Contacts between the two chains:
Residue L63 in the second protein contacts residue H65 in the first protein (closest heavy-atom distance 3.2 Å).
Residue Y97 in the second protein interacts with residue G157 in the first protein (closest heavy-atom distance 3.3 Å).
Residue H156 in the second protein interacts with residue R93 in the first protein (closest heavy-atom distance 3.0 Å).
Residue K68 in the second protein is in contact with residue D59 in the first protein (closest heavy-atom distance 2.2 Å).
Residue D51 in the second protein is in contact with residue A115 in the first protein (closest heavy-atom distance 3.4 Å).
Residue H183 in the second protein interacts with residue H38 in the first protein (closest heavy-atom distance 3.2 Å).
Residue D59 in the second protein interacts with residue K68 in the first protein (closest heavy-atom distance 2.1 Å).
Residue R70 in the second protein interacts with residue W75 in the first protein (closest heavy-atom distance 3.3 Å).
Residue G41 in the second protein is in contact with residue I158 in the first protein (closest heavy-atom distance 3.0 Å).
Residue Y191 in the second protein interacts with residue E40 in the first protein (closest heavy-atom distance 2.7 Å).
Residue E40 in the second protein interacts with residue R190 in the first protein (closest heavy-atom distance 2.7 Å).
Residue Y108 in the second protein interacts with residue K3 in the first protein (closest heavy-atom distance 3.4 Å).
Residue R99 in the second protein contacts residue R190 in the first protein (closest heavy-atom distance 3.3 Å).
Residue K44 in the second protein interacts with residue Y191 in the first protein (closest heavy-atom distance 3.2 Å).
Residue K69 in the second protein contacts residue S61 in the first protein (closest heavy-atom distance 3.3 Å).
Residue H65 in the second protein is in contact with residue L63 in the first protein (closest heavy-atom distance 3.1 Å).
Residue Q187 in the second protein is in contact with residue K44 in the first protein (closest heavy-atom distance 3.4 Å).
Residue D117 in the second protein contacts residue N67 in the first protein (closest heavy-atom distance 3.4 Å).
Residue G48 in the second protein contacts residue Y118 in the first protein (closest heavy-atom distance 3.1 Å).
Residue R93 in the second protein contacts residue H156 in the first protein (closest heavy-atom distance 3.2 Å).
Residue Y118 in the second protein interacts with residue G48 in the first protein (closest heavy-atom distance 3.1 Å).
Residue K44 in the second protein interacts with residue D160 in the first protein (closest heavy-atom distance 2.7 Å).
Residue K44 in the second protein is in contact with residue E174 in the first protein (closest heavy-atom distance 3.0 Å).
Residue K69 in the second protein is in contact with residue K57 in the first protein (closest heavy-atom distance 2.4 Å).
Residue K57 in the second protein is in contact with residue H65 in the first protein (closest heavy-atom distance 2.7 Å).
Residue H38 in the second protein is in contact with residue H183 in the first protein (closest heavy-atom distance 3.3 Å).
Residue I158 in the second protein contacts residue G41 in the first protein (closest heavy-atom distance 3.3 Å).
Residue E101 in the second protein interacts with residue H183 in the first protein (closest heavy-atom distance 2.8 Å).
Residue S61 in the second protein contacts residue K68 in the first protein (closest heavy-atom distance 3.2 Å).
Residue A115 in the second protein is in contact with residue N67 in the first protein (closest heavy-atom distance 3.2 Å).
Residue G157 in the second protein is in contact with residue E40 in the first protein (closest heavy-atom distance 3.4 Å).
Residue E174 in the second protein is in contact with residue K44 in the first protein (closest heavy-atom distance 3.3 Å).
Residue Q66 in the second protein interacts with residue K57 in the first protein (closest heavy-atom distance 2.9 Å).
Residue R52 in the second protein contacts residue Y118 in the first protein (closest heavy-atom distance 3.4 Å).
Residue K44 in the second protein is in contact with residue I158 in the first protein (closest heavy-atom distance 2.7 Å).
Residue K57 in the second protein interacts with residue K69 in the first protein (closest heavy-atom distance 2.6 Å).
Residue D160 in the second protein interacts with residue K44 in the first protein (closest heavy-atom distance 2.8 Å).
Residue K68 in the second protein contacts residue S61 in the first protein (closest heavy-atom distance 3.1 Å).
Residue Y191 in the second protein is in contact with residue K44 in the first protein (closest heavy-atom distance 3.2 Å).
Residue Q66 in the second protein contacts residue Y118 in the first protein (closest heavy-atom distance 3.4 Å).
Residue E40 in the second protein contacts residue Y191 in the first protein (closest heavy-atom distance 2.5 Å).
Residue H183 in the second protein contacts residue E101 in the first protein (closest heavy-atom distance 2.8 Å).
Residue K57 in the second protein contacts residue Q66 in the first protein (closest heavy-atom distance 2.9 Å).
Residue I158 in the second protein contacts residue K44 in the first protein (closest heavy-atom distance 2.8 Å).
Residue H156 in the second protein contacts residue Y97 in the first protein (closest heavy-atom distance 3.2 Å).
Residue R190 in the second protein is in contact with residue E40 in the first protein (closest heavy-atom distance 2.5 Å).
Residue R190 in the second protein is in contact with residue R99 in the first protein (closest heavy-atom distance 3.2 Å).
Residue W75 in the second protein is in contact with residue R70 in the first protein (closest heavy-atom distance 3.4 Å).
Residue E116 in the second protein interacts with residue D51 in the first protein (closest heavy-atom distance 2.7 Å).
Residue N67 in the second protein is in contact with residue A115 in the first protein (closest heavy-atom distance 3.1 Å).
Residue E116 in the second protein is in contact with residue R34 in the first protein (closest heavy-atom distance 3.0 Å).
Residue H65 in the second protein interacts with residue K57 in the first protein (closest heavy-atom distance 3.0 Å).
Residue D51 in the second protein contacts residue K3 in the first protein (closest heavy-atom distance 3.2 Å).
Residue D51 in the second protein contacts residue E116 in the first protein (closest heavy-atom distance 2.7 Å).
Residue R34 in the second protein contacts residue E116 in the first protein (closest heavy-atom distance 3.0 Å).
Residue S61 in the second protein is in contact with residue K69 in the first protein (closest heavy-atom distance 3.3 Å).
Residue Y97 in the second protein contacts residue H156 in the first protein (closest heavy-atom distance 3.3 Å).
Residue Y118 in the second protein contacts residue Q66 in the first protein (closest heavy-atom distance 3.3 Å).
Residue K3 in the second protein is in contact with residue D51 in the first protein (closest heavy-atom distance 3.2 Å).
Residue E40 in the second protein is in contact with residue G157 in the first protein (closest heavy-atom distance 3.2 Å).

The following describes two proteins that form a bound complex.

Sequence of the first protein:
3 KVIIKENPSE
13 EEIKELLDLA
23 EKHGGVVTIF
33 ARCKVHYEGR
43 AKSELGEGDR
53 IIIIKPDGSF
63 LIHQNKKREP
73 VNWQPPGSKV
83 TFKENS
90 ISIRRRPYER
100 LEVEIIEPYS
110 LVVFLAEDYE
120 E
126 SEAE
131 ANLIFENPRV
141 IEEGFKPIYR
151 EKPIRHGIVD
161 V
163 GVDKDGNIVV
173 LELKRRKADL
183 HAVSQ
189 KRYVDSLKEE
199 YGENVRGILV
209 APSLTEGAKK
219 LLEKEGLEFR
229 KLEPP

Sequence of the second protein:
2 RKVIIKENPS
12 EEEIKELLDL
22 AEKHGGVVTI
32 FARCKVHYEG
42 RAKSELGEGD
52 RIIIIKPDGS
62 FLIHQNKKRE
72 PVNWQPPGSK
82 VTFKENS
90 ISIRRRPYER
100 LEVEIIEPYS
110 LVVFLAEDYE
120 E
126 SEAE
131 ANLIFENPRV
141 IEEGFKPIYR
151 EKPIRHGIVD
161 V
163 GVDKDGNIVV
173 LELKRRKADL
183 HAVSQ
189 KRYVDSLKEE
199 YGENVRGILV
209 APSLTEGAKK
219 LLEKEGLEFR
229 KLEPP